Sequence of protein 2:
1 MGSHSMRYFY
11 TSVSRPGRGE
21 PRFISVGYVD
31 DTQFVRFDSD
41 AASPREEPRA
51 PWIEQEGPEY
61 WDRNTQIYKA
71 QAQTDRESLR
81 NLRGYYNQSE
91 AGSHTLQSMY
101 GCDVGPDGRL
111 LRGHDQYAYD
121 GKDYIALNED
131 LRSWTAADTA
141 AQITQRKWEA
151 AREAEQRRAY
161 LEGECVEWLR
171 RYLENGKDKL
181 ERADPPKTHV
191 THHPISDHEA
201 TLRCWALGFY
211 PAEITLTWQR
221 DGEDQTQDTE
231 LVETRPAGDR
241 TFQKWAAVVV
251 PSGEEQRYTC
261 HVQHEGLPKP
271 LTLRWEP

This data describes a binding interaction between two proteins.

Sequence of protein 1:
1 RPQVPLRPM

Contacts between the two chains:
Residue Q156 in protein 2 contacts residue Q3 in protein 1 (closest heavy-atom distance 4.2 Å).
Residue E153 in protein 2 interacts with residue L6 in protein 1 (closest heavy-atom distance 3.1 Å).
Residue R63 in protein 2 is in contact with residue R1 in protein 1 (closest heavy-atom distance 3.5 Å).
Residue R157 in protein 2 contacts residue L6 in protein 1 (closest heavy-atom distance 3.8 Å).
Residue W168 in protein 2 is in contact with residue R1 in protein 1 (closest heavy-atom distance 3.7 Å).
Residue N81 in protein 2 is in contact with residue M9 in protein 1 (closest heavy-atom distance 2.9 Å).
Residue T74 in protein 2 interacts with residue P5 in protein 1 (closest heavy-atom distance 3.8 Å).
Residue I67 in protein 2 is in contact with residue V4 in protein 1 (closest heavy-atom distance 4.1 Å).
Residue Y117 in protein 2 is in contact with residue M9 in protein 1 (closest heavy-atom distance 3.3 Å).
Residue Y8 in protein 2 interacts with residue R1 in protein 1 (closest heavy-atom distance 2.9 Å).
Residue Y10 in protein 2 interacts with residue P2 in protein 1 (closest heavy-atom distance 3.4 Å).
Residue D115 in protein 2 contacts residue Q3 in protein 1 (closest heavy-atom distance 3.5 Å).
Residue T74 in protein 2 contacts residue P8 in protein 1 (closest heavy-atom distance 3.9 Å).
Residue L96 in protein 2 is in contact with residue M9 in protein 1 (closest heavy-atom distance 3.8 Å).
Residue T144 in protein 2 interacts with residue M9 in protein 1 (closest heavy-atom distance 2.7 Å).
Residue W148 in protein 2 interacts with residue R7 in protein 1 (closest heavy-atom distance 3.4 Å).
Residue Q156 in protein 2 contacts residue L6 in protein 1 (closest heavy-atom distance 3.0 Å).
Residue E46 in protein 2 interacts with residue P2 in protein 1 (closest heavy-atom distance 4.2 Å).
Residue N64 in protein 2 is in contact with residue P2 in protein 1 (closest heavy-atom distance 3.8 Å).
Residue Q156 in protein 2 interacts with residue V4 in protein 1 (closest heavy-atom distance 3.5 Å).
Residue Y8 in protein 2 interacts with residue P2 in protein 1 (closest heavy-atom distance 3.4 Å).
Residue Y10 in protein 2 interacts with residue Q3 in protein 1 (closest heavy-atom distance 4.3 Å).
Residue Y85 in protein 2 contacts residue M9 in protein 1 (closest heavy-atom distance 2.7 Å).
Residue A70 in protein 2 interacts with residue P5 in protein 1 (closest heavy-atom distance 3.8 Å).
Residue Y160 in protein 2 contacts residue P2 in protein 1 (closest heavy-atom distance 3.8 Å).
Residue I67 in protein 2 contacts residue P2 in protein 1 (closest heavy-atom distance 3.6 Å).
Residue Q71 in protein 2 interacts with residue Q3 in protein 1 (closest heavy-atom distance 4.3 Å).
Residue Y60 in protein 2 is in contact with residue R1 in protein 1 (closest heavy-atom distance 3.4 Å).
Residue W148 in protein 2 contacts residue M9 in protein 1 (closest heavy-atom distance 3.8 Å).
Residue N81 in protein 2 is in contact with residue P8 in protein 1 (closest heavy-atom distance 4.4 Å).
Residue Y100 in protein 2 contacts residue Q3 in protein 1 (closest heavy-atom distance 3.0 Å).
Residue N64 in protein 2 interacts with residue R1 in protein 1 (closest heavy-atom distance 2.6 Å).
Residue Y100 in protein 2 interacts with residue P2 in protein 1 (closest heavy-atom distance 3.1 Å).
Residue E164 in protein 2 contacts residue R1 in protein 1 (closest heavy-atom distance 4.6 Å).
Residue I67 in protein 2 interacts with residue R1 in protein 1 (closest heavy-atom distance 4.6 Å).
Residue K147 in protein 2 contacts residue P8 in protein 1 (closest heavy-atom distance 4.2 Å).
Residue E59 in protein 2 interacts with residue R1 in protein 1 (closest heavy-atom distance 4.3 Å).
Residue Y160 in protein 2 contacts residue Q3 in protein 1 (closest heavy-atom distance 3.5 Å).
Residue T74 in protein 2 is in contact with residue L6 in protein 1 (closest heavy-atom distance 3.2 Å).
Residue L82 in protein 2 interacts with residue M9 in protein 1 (closest heavy-atom distance 3.9 Å).
Residue T74 in protein 2 interacts with residue R7 in protein 1 (closest heavy-atom distance 4.2 Å).
Residue Y172 in protein 2 contacts residue R1 in protein 1 (closest heavy-atom distance 2.5 Å).
Residue M6 in protein 2 interacts with residue R1 in protein 1 (closest heavy-atom distance 4.2 Å).
Residue S78 in protein 2 contacts residue M9 in protein 1 (closest heavy-atom distance 3.1 Å).
Residue R157 in protein 2 interacts with residue Q3 in protein 1 (closest heavy-atom distance 3.6 Å).
Residue R63 in protein 2 interacts with residue V4 in protein 1 (closest heavy-atom distance 3.4 Å).
Residue Y124 in protein 2 is in contact with residue M9 in protein 1 (closest heavy-atom distance 3.9 Å).
Residue Q71 in protein 2 is in contact with residue P5 in protein 1 (closest heavy-atom distance 3.3 Å).
Residue Y160 in protein 2 contacts residue R1 in protein 1 (closest heavy-atom distance 2.6 Å).
Residue Y68 in protein 2 is in contact with residue P2 in protein 1 (closest heavy-atom distance 3.8 Å).
Residue Q156 in protein 2 interacts with residue P5 in protein 1 (closest heavy-atom distance 4.6 Å).
Residue I67 in protein 2 is in contact with residue P5 in protein 1 (closest heavy-atom distance 3.8 Å).
Residue E153 in protein 2 interacts with residue R7 in protein 1 (closest heavy-atom distance 2.5 Å).
Residue W148 in protein 2 is in contact with residue P8 in protein 1 (closest heavy-atom distance 3.0 Å).
Residue S78 in protein 2 interacts with residue P8 in protein 1 (closest heavy-atom distance 3.5 Å).
Residue A151 in protein 2 interacts with residue R7 in protein 1 (closest heavy-atom distance 3.6 Å).
Residue I125 in protein 2 is in contact with residue M9 in protein 1 (closest heavy-atom distance 4.3 Å).
Residue I67 in protein 2 contacts residue Q3 in protein 1 (closest heavy-atom distance 3.5 Å).
Residue E77 in protein 2 interacts with residue P8 in protein 1 (closest heavy-atom distance 3.6 Å).
Residue K147 in protein 2 is in contact with residue M9 in protein 1 (closest heavy-atom distance 2.5 Å).